Interface contacts:
Residue I37 in chain B is in contact with residue A8 in chain A (closest heavy-atom distance 3.9 Å).
Residue F128 in chain B is in contact with residue P10 in chain A (closest heavy-atom distance 3.6 Å).
Residue L15 in chain B contacts residue A12 in chain A (closest heavy-atom distance 3.4 Å).
Residue G152 in chain B contacts residue L9 in chain A (closest heavy-atom distance 4.7 Å).
Residue N35 in chain B interacts with residue A8 in chain A (closest heavy-atom distance 3.6 Å).
Residue R34 in chain B contacts residue A8 in chain A (closest heavy-atom distance 4.7 Å).
Residue H156 in chain B is in contact with residue A12 in chain A (closest heavy-atom distance 4.6 Å).
Residue H153 in chain B interacts with residue F11 in chain A (closest heavy-atom distance 4.9 Å).
Residue Y63 in chain B is in contact with residue L9 in chain A (closest heavy-atom distance 3.5 Å).
Residue Y63 in chain B contacts residue A12 in chain A (closest heavy-atom distance 4.2 Å).
Residue D23 in chain B contacts residue A12 in chain A (closest heavy-atom distance 3.6 Å).
Residue L121 in chain B interacts with residue A12 in chain A (closest heavy-atom distance 3.9 Å).
Residue Y63 in chain B is in contact with residue P10 in chain A (closest heavy-atom distance 3.5 Å).
Residue D23 in chain B contacts residue P10 in chain A (closest heavy-atom distance 4.3 Å).
Residue L27 in chain B interacts with residue L9 in chain A (closest heavy-atom distance 4.2 Å).
Residue Y63 in chain B contacts residue A8 in chain A (closest heavy-atom distance 2.8 Å).
Residue L36 in chain B interacts with residue P10 in chain A (closest heavy-atom distance 4.4 Å).
Residue H119 in chain B is in contact with residue A12 in chain A (closest heavy-atom distance 4.3 Å).
Residue H156 in chain B interacts with residue F11 in chain A (closest heavy-atom distance 3.9 Å).
Residue H119 in chain B contacts residue A6 in chain A (closest heavy-atom distance 3.2 Å).
Residue L36 in chain B interacts with residue A8 in chain A (closest heavy-atom distance 4.0 Å).
Residue L36 in chain B is in contact with residue L9 in chain A (closest heavy-atom distance 3.5 Å).
Residue Y63 in chain B interacts with residue F11 in chain A (closest heavy-atom distance 2.6 Å).
Residue H119 in chain B interacts with residue F11 in chain A (closest heavy-atom distance 3.2 Å).
Residue S151 in chain B contacts residue L9 in chain A (closest heavy-atom distance 4.4 Å).
Residue Y13 in chain B contacts residue P10 in chain A (closest heavy-atom distance 3.7 Å).
Residue N35 in chain B is in contact with residue L9 in chain A (closest heavy-atom distance 3.4 Å).
Residue H156 in chain B contacts residue P10 in chain A (closest heavy-atom distance 3.5 Å).
Residue S28 in chain B contacts residue L9 in chain A (closest heavy-atom distance 4.9 Å).
Residue I37 in chain B contacts residue L9 in chain A (closest heavy-atom distance 3.3 Å).
Residue H153 in chain B contacts residue P10 in chain A (closest heavy-atom distance 3.0 Å).
Residue H153 in chain B is in contact with residue L9 in chain A (closest heavy-atom distance 3.3 Å).
Residue L40 in chain B contacts residue P10 in chain A (closest heavy-atom distance 4.0 Å).
Residue L27 in chain B is in contact with residue P10 in chain A (closest heavy-atom distance 4.0 Å).
Residue I37 in chain B is in contact with residue P10 in chain A (closest heavy-atom distance 4.2 Å).
Residue Y63 in chain B contacts residue A6 in chain A (closest heavy-atom distance 3.8 Å).

Sequence of chain B:
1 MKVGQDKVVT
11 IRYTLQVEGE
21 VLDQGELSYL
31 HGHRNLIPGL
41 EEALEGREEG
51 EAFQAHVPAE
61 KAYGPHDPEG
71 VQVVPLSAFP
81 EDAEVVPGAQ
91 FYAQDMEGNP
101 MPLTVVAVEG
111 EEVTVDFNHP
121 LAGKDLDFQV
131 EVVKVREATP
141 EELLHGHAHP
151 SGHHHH

This data describes a binding interaction between two proteins.

Sequence of chain A:
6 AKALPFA